Sequence of the second protein:
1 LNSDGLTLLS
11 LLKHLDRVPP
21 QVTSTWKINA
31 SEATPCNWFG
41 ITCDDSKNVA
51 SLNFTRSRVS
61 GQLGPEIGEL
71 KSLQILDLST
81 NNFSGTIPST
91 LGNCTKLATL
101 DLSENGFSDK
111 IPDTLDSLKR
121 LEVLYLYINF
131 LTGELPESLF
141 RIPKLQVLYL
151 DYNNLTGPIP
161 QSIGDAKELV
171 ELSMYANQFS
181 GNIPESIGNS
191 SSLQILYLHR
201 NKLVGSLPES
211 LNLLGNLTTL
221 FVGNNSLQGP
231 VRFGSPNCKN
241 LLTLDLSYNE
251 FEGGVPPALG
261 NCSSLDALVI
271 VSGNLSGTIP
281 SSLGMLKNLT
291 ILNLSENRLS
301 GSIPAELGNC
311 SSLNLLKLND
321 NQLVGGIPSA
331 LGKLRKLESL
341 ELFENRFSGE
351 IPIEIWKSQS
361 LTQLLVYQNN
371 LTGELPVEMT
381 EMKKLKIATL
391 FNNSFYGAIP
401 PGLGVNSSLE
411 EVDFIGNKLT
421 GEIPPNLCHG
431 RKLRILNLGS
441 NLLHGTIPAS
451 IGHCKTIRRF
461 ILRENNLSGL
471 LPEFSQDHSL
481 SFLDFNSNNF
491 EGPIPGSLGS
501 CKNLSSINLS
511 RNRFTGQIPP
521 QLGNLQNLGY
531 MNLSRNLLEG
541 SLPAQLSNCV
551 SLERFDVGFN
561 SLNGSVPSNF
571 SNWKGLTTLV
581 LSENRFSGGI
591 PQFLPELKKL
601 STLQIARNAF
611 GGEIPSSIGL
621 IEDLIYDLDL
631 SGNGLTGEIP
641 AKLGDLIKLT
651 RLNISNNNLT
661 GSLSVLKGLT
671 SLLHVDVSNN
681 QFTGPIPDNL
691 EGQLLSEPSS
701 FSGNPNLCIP

Residue-level contacts at the interface:
Residue Y248 in the second protein is in contact with residue S9 in the first protein (closest heavy-atom distance 4.0 Å).
Residue D320 in the second protein interacts with residue R12 in the first protein (closest heavy-atom distance 2.5 Å).
Residue Y367 in the second protein is in contact with residue R12 in the first protein (closest heavy-atom distance 3.9 Å).
Residue I435 in the second protein interacts with residue H16 in the first protein (closest heavy-atom distance 3.4 Å).
Residue Y127 in the second protein contacts residue R3 in the first protein (closest heavy-atom distance 3.3 Å).
Residue Y175 in the second protein interacts with residue R3 in the first protein (closest heavy-atom distance 4.3 Å).
Residue Y125 in the second protein interacts with residue Q2 in the first protein (closest heavy-atom distance 3.0 Å).
Residue I415 in the second protein contacts residue N17 in the first protein (closest heavy-atom distance 3.5 Å).
Residue H199 in the second protein is in contact with residue E6 in the first protein (closest heavy-atom distance 2.5 Å).
Residue R463 in the second protein interacts with residue N17 in the first protein (closest heavy-atom distance 4.3 Å).
Residue Y197 in the second protein is in contact with residue K5 in the first protein (closest heavy-atom distance 4.2 Å).
Residue K317 in the second protein is in contact with residue S10 in the first protein (closest heavy-atom distance 3.4 Å).
Residue F221 in the second protein is in contact with residue E6 in the first protein (closest heavy-atom distance 3.7 Å).
Residue S247 in the second protein contacts residue S9 in the first protein (closest heavy-atom distance 3.4 Å).
Residue F221 in the second protein is in contact with residue V8 in the first protein (closest heavy-atom distance 3.8 Å).
Residue F343 in the second protein interacts with residue R12 in the first protein (closest heavy-atom distance 3.9 Å).
Residue Y125 in the second protein interacts with residue K1 in the first protein (closest heavy-atom distance 3.5 Å).
Residue F343 in the second protein is in contact with residue G14 in the first protein (closest heavy-atom distance 3.7 Å).
Residue V271 in the second protein interacts with residue G11 in the first protein (closest heavy-atom distance 4.0 Å).
Residue L365 in the second protein interacts with residue G14 in the first protein (closest heavy-atom distance 4.3 Å).
Residue F391 in the second protein is in contact with residue Q15 in the first protein (closest heavy-atom distance 3.6 Å).
Residue E411 in the second protein contacts residue H16 in the first protein (closest heavy-atom distance 3.8 Å).
Residue D413 in the second protein contacts residue H16 in the first protein (closest heavy-atom distance 3.6 Å).
Residue T243 in the second protein is in contact with residue V8 in the first protein (closest heavy-atom distance 3.6 Å).
Residue E171 in the second protein is in contact with residue K1 in the first protein (closest heavy-atom distance 3.0 Å).
Residue R459 in the second protein contacts residue N17 in the first protein (closest heavy-atom distance 2.4 Å).
Residue Y149 in the second protein contacts residue Q2 in the first protein (closest heavy-atom distance 4.3 Å).
Residue V269 in the second protein interacts with residue V8 in the first protein (closest heavy-atom distance 3.8 Å).
Residue E296 in the second protein is in contact with residue G11 in the first protein (closest heavy-atom distance 4.3 Å).
Residue Y197 in the second protein is in contact with residue E6 in the first protein (closest heavy-atom distance 3.4 Å).
Residue Y127 in the second protein is in contact with residue Q2 in the first protein (closest heavy-atom distance 4.1 Å).
Residue R459 in the second protein interacts with residue H16 in the first protein (closest heavy-atom distance 3.8 Å).
Residue S173 in the second protein is in contact with residue R3 in the first protein (closest heavy-atom distance 3.8 Å).
Residue N437 in the second protein interacts with residue N17 in the first protein (closest heavy-atom distance 3.1 Å).
Residue Y149 in the second protein interacts with residue R3 in the first protein (closest heavy-atom distance 3.2 Å).
Residue N293 in the second protein interacts with residue G11 in the first protein (closest heavy-atom distance 4.2 Å).
Residue D413 in the second protein contacts residue N17 in the first protein (closest heavy-atom distance 2.7 Å).
Residue N293 in the second protein contacts residue S9 in the first protein (closest heavy-atom distance 3.9 Å).
Residue I461 in the second protein is in contact with residue N17 in the first protein (closest heavy-atom distance 3.7 Å).
Residue D245 in the second protein interacts with residue S9 in the first protein (closest heavy-atom distance 2.9 Å).
Residue F221 in the second protein interacts with residue K7 in the first protein (closest heavy-atom distance 3.6 Å).
Residue N293 in the second protein is in contact with residue S10 in the first protein (closest heavy-atom distance 3.0 Å).
Residue Y149 in the second protein contacts residue K1 in the first protein (closest heavy-atom distance 4.2 Å).
Residue D151 in the second protein contacts residue R3 in the first protein (closest heavy-atom distance 2.5 Å).
Residue D101 in the second protein interacts with residue Q2 in the first protein (closest heavy-atom distance 3.6 Å).
Residue Y367 in the second protein contacts residue Q15 in the first protein (closest heavy-atom distance 2.8 Å).
Residue F391 in the second protein is in contact with residue N17 in the first protein (closest heavy-atom distance 3.3 Å).
Residue V147 in the second protein contacts residue K1 in the first protein (closest heavy-atom distance 3.8 Å).
Residue N437 in the second protein contacts residue H16 in the first protein (closest heavy-atom distance 4.3 Å).
Residue Y367 in the second protein contacts residue G14 in the first protein (closest heavy-atom distance 3.6 Å).
Residue V269 in the second protein is in contact with residue S9 in the first protein (closest heavy-atom distance 3.6 Å).
Residue Y248 in the second protein contacts residue G11 in the first protein (closest heavy-atom distance 4.0 Å).
Residue F391 in the second protein interacts with residue H16 in the first protein (closest heavy-atom distance 3.9 Å).
Residue T389 in the second protein interacts with residue Q15 in the first protein (closest heavy-atom distance 4.1 Å).
Residue K317 in the second protein is in contact with residue G11 in the first protein (closest heavy-atom distance 4.2 Å).
Residue D245 in the second protein interacts with residue V8 in the first protein (closest heavy-atom distance 3.7 Å).
Residue K317 in the second protein is in contact with residue R12 in the first protein (closest heavy-atom distance 2.8 Å).
Residue E296 in the second protein interacts with residue R12 in the first protein (closest heavy-atom distance 3.8 Å).
Residue Y175 in the second protein contacts residue E6 in the first protein (closest heavy-atom distance 3.0 Å).
Residue V170 in the second protein contacts residue K1 in the first protein (closest heavy-atom distance 3.5 Å).

This data describes a binding interaction between two proteins.

Sequence of the first protein:
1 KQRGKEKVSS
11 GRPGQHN